Sequence of the first protein:
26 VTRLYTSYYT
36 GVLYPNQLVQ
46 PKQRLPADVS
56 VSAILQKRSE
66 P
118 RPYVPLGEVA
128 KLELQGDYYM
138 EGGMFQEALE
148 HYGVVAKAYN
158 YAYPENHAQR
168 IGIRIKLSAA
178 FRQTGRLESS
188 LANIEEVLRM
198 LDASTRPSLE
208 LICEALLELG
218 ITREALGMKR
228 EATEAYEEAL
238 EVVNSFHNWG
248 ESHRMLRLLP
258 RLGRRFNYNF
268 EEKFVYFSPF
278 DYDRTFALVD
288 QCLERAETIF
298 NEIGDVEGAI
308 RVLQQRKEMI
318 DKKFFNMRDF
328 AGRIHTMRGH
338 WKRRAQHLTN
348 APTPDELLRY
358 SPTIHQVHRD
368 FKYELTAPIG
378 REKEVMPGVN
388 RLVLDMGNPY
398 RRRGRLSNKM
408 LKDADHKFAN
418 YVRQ

Sequence of the second protein:
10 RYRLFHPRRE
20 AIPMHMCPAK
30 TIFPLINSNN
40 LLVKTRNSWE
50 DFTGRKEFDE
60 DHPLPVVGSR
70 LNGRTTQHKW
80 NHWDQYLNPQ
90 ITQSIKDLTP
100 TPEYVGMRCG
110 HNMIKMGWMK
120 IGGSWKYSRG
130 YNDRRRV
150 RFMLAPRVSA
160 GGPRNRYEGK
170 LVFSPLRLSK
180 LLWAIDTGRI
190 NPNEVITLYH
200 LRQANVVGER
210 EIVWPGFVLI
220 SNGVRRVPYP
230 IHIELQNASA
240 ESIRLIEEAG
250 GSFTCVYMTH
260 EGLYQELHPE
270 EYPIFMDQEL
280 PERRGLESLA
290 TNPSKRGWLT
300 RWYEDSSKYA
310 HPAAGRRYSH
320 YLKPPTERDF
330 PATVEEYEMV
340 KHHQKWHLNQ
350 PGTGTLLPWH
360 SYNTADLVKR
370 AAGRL

Interface contacts:
Residue F51 in the second protein interacts with residue Q42 in the first protein (closest heavy-atom distance 3.7 Å).
Residue K43 in the second protein is in contact with residue E138 in the first protein (closest heavy-atom distance 3.2 Å).
Residue G53 in the second protein is in contact with residue Q42 in the first protein (closest heavy-atom distance 3.4 Å).
Residue T74 in the second protein interacts with residue L345 in the first protein (closest heavy-atom distance 3.0 Å).
Residue L86 in the second protein contacts residue L355 in the first protein (closest heavy-atom distance 3.7 Å).
Residue R69 in the second protein is in contact with residue R341 in the first protein (closest heavy-atom distance 3.7 Å).
Residue T52 in the second protein is in contact with residue N41 in the first protein (closest heavy-atom distance 2.9 Å).
Residue P101 in the second protein contacts residue R330 in the first protein (closest heavy-atom distance 3.6 Å).
Residue P33 in the second protein is in contact with residue Y135 in the first protein (closest heavy-atom distance 3.4 Å).
Residue P33 in the second protein contacts residue Q132 in the first protein (closest heavy-atom distance 3.0 Å).
Residue L86 in the second protein contacts residue P351 in the first protein (closest heavy-atom distance 3.7 Å).
Residue E102 in the second protein is in contact with residue H332 in the first protein (closest heavy-atom distance 3.0 Å).
Residue L70 in the second protein interacts with residue R341 in the first protein (closest heavy-atom distance 3.2 Å).
Residue L34 in the second protein contacts residue Y135 in the first protein (closest heavy-atom distance 3.6 Å).
Residue K43 in the second protein contacts residue Y135 in the first protein (closest heavy-atom distance 3.3 Å).
Residue D58 in the second protein interacts with residue Y160 in the first protein (closest heavy-atom distance 3.0 Å).
Residue W82 in the second protein is in contact with residue F327 in the first protein (closest heavy-atom distance 3.6 Å).
Residue D58 in the second protein interacts with residue R118 in the first protein (closest heavy-atom distance 3.7 Å).
Residue W82 in the second protein contacts residue R325 in the first protein (closest heavy-atom distance 3.8 Å).
Residue V104 in the second protein contacts residue R330 in the first protein (closest heavy-atom distance 3.6 Å).
Residue L70 in the second protein is in contact with residue L38 in the first protein (closest heavy-atom distance 3.8 Å).
Residue W79 in the second protein contacts residue P349 in the first protein (closest heavy-atom distance 3.8 Å).
Residue W48 in the second protein interacts with residue Y34 in the first protein (closest heavy-atom distance 3.6 Å).
Residue Q89 in the second protein interacts with residue T360 in the first protein (closest heavy-atom distance 3.7 Å).
Residue F57 in the second protein interacts with residue Q166 in the first protein (closest heavy-atom distance 3.1 Å).
Residue D58 in the second protein contacts residue Q166 in the first protein (closest heavy-atom distance 2.8 Å).
Residue W82 in the second protein interacts with residue P351 in the first protein (closest heavy-atom distance 3.7 Å).
Residue L70 in the second protein contacts residue L345 in the first protein (closest heavy-atom distance 3.6 Å).
Residue N80 in the second protein contacts residue L255 in the first protein (closest heavy-atom distance 3.7 Å).
Residue W82 in the second protein contacts residue R254 in the first protein (closest heavy-atom distance 3.1 Å).
Residue T75 in the second protein is in contact with residue A342 in the first protein (closest heavy-atom distance 2.9 Å).
Residue T74 in the second protein contacts residue A342 in the first protein (closest heavy-atom distance 3.6 Å).
Residue F51 in the second protein contacts residue N41 in the first protein (closest heavy-atom distance 3.7 Å).
Residue L34 in the second protein contacts residue Y136 in the first protein (closest heavy-atom distance 3.7 Å).
Residue H77 in the second protein contacts residue P349 in the first protein (closest heavy-atom distance 3.7 Å).
Residue N87 in the second protein is in contact with residue S358 in the first protein (closest heavy-atom distance 3.2 Å).
Residue E102 in the second protein is in contact with residue R330 in the first protein (closest heavy-atom distance 2.9 Å).
Residue L63 in the second protein contacts residue V44 in the first protein (closest heavy-atom distance 3.7 Å).
Residue T75 in the second protein interacts with residue T346 in the first protein (closest heavy-atom distance 3.1 Å).
Residue L41 in the second protein interacts with residue G139 in the first protein (closest heavy-atom distance 3.6 Å).
Residue D60 in the second protein interacts with residue H164 in the first protein (closest heavy-atom distance 3.6 Å).
Residue D60 in the second protein is in contact with residue R118 in the first protein (closest heavy-atom distance 3.3 Å).
Residue N87 in the second protein is in contact with residue L354 in the first protein (closest heavy-atom distance 3.7 Å).
Residue D83 in the second protein contacts residue L354 in the first protein (closest heavy-atom distance 3.5 Å).
Residue N39 in the second protein interacts with residue G139 in the first protein (closest heavy-atom distance 3.0 Å).
Residue V104 in the second protein interacts with residue R340 in the first protein (closest heavy-atom distance 2.9 Å).
Residue F57 in the second protein interacts with residue Y156 in the first protein (closest heavy-atom distance 3.6 Å).
Residue W82 in the second protein contacts residue D326 in the first protein (closest heavy-atom distance 3.3 Å).
Residue W48 in the second protein is in contact with residue Y30 in the first protein (closest heavy-atom distance 3.6 Å).
Residue R54 in the second protein interacts with residue V44 in the first protein (closest heavy-atom distance 3.6 Å).
Residue F57 in the second protein interacts with residue A127 in the first protein (closest heavy-atom distance 3.6 Å).
Residue L34 in the second protein interacts with residue M141 in the first protein (closest heavy-atom distance 3.7 Å).
Residue W48 in the second protein contacts residue V37 in the first protein (closest heavy-atom distance 3.6 Å).
Residue V104 in the second protein contacts residue H337 in the first protein (closest heavy-atom distance 3.6 Å).
Residue E59 in the second protein is in contact with residue R49 in the first protein (closest heavy-atom distance 3.7 Å).
Residue H77 in the second protein interacts with residue A348 in the first protein (closest heavy-atom distance 3.6 Å).
Residue L41 in the second protein interacts with residue Y135 in the first protein (closest heavy-atom distance 3.5 Å).
Residue T75 in the second protein contacts residue Q343 in the first protein (closest heavy-atom distance 2.9 Å).
Residue H77 in the second protein contacts residue T346 in the first protein (closest heavy-atom distance 3.6 Å).
Residue T52 in the second protein is in contact with residue Q42 in the first protein (closest heavy-atom distance 3.2 Å).

This data describes a binding interaction between two proteins.